These two protein chains interact to form a complex.

Sequence of protein 2:
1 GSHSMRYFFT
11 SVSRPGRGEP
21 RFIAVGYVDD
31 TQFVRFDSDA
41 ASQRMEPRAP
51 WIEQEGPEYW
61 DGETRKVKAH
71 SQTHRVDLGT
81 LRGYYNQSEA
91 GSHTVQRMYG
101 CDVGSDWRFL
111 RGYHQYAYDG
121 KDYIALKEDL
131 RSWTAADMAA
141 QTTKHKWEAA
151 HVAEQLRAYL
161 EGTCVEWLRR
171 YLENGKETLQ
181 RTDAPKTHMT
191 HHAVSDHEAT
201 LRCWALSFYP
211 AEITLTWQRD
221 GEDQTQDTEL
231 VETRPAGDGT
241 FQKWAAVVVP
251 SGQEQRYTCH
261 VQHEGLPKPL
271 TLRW

Sequence of protein 1:
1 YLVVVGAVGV

Interface contacts:
Residue E63 in protein 2 interacts with residue Y1 in protein 1 (closest heavy-atom distance 3.4 Å).
Residue K146 in protein 2 interacts with residue G9 in protein 1 (closest heavy-atom distance 3.2 Å).
Residue Y159 in protein 2 interacts with residue Y1 in protein 1 (closest heavy-atom distance 2.6 Å).
Residue V152 in protein 2 contacts residue V8 in protein 1 (closest heavy-atom distance 3.4 Å).
Residue W147 in protein 2 contacts residue G9 in protein 1 (closest heavy-atom distance 3.0 Å).
Residue L156 in protein 2 interacts with residue V3 in protein 1 (closest heavy-atom distance 4.3 Å).
Residue T163 in protein 2 is in contact with residue Y1 in protein 1 (closest heavy-atom distance 3.3 Å).
Residue Y116 in protein 2 is in contact with residue V10 in protein 1 (closest heavy-atom distance 3.7 Å).
Residue R97 in protein 2 is in contact with residue V8 in protein 1 (closest heavy-atom distance 4.8 Å).
Residue Y7 in protein 2 is in contact with residue Y1 in protein 1 (closest heavy-atom distance 2.8 Å).
Residue Y123 in protein 2 interacts with residue V10 in protein 1 (closest heavy-atom distance 4.0 Å).
Residue T73 in protein 2 is in contact with residue V8 in protein 1 (closest heavy-atom distance 4.4 Å).
Residue W147 in protein 2 is in contact with residue V10 in protein 1 (closest heavy-atom distance 4.0 Å).
Residue V67 in protein 2 contacts residue L2 in protein 1 (closest heavy-atom distance 3.6 Å).
Residue K66 in protein 2 is in contact with residue L2 in protein 1 (closest heavy-atom distance 2.8 Å).
Residue T142 in protein 2 contacts residue V10 in protein 1 (closest heavy-atom distance 5.0 Å).
Residue K66 in protein 2 interacts with residue V3 in protein 1 (closest heavy-atom distance 3.5 Å).
Residue T80 in protein 2 is in contact with residue V10 in protein 1 (closest heavy-atom distance 3.5 Å).
Residue Y99 in protein 2 interacts with residue L2 in protein 1 (closest heavy-atom distance 3.4 Å).
Residue W167 in protein 2 is in contact with residue Y1 in protein 1 (closest heavy-atom distance 3.2 Å).
Residue Y171 in protein 2 contacts residue Y1 in protein 1 (closest heavy-atom distance 2.7 Å).
Residue L81 in protein 2 contacts residue V10 in protein 1 (closest heavy-atom distance 3.8 Å).
Residue Q155 in protein 2 contacts residue V5 in protein 1 (closest heavy-atom distance 4.1 Å).
Residue Q155 in protein 2 interacts with residue G6 in protein 1 (closest heavy-atom distance 4.8 Å).
Residue K146 in protein 2 contacts residue V8 in protein 1 (closest heavy-atom distance 4.1 Å).
Residue Q155 in protein 2 interacts with residue V8 in protein 1 (closest heavy-atom distance 4.5 Å).
Residue T143 in protein 2 contacts residue G9 in protein 1 (closest heavy-atom distance 4.9 Å).
Residue F9 in protein 2 interacts with residue L2 in protein 1 (closest heavy-atom distance 3.6 Å).
Residue Y59 in protein 2 interacts with residue Y1 in protein 1 (closest heavy-atom distance 4.2 Å).
Residue Y159 in protein 2 is in contact with residue L2 in protein 1 (closest heavy-atom distance 3.9 Å).
Residue D77 in protein 2 is in contact with residue V10 in protein 1 (closest heavy-atom distance 2.9 Å).
Residue T73 in protein 2 interacts with residue G9 in protein 1 (closest heavy-atom distance 4.5 Å).
Residue T73 in protein 2 contacts residue A7 in protein 1 (closest heavy-atom distance 3.6 Å).
Residue T143 in protein 2 is in contact with residue V10 in protein 1 (closest heavy-atom distance 2.6 Å).
Residue M45 in protein 2 interacts with residue L2 in protein 1 (closest heavy-atom distance 3.5 Å).
Residue H70 in protein 2 contacts residue V3 in protein 1 (closest heavy-atom distance 3.5 Å).
Residue K146 in protein 2 interacts with residue V10 in protein 1 (closest heavy-atom distance 3.5 Å).
Residue K66 in protein 2 interacts with residue V4 in protein 1 (closest heavy-atom distance 3.9 Å).
Residue Y84 in protein 2 contacts residue V10 in protein 1 (closest heavy-atom distance 2.8 Å).
Residue M5 in protein 2 contacts residue Y1 in protein 1 (closest heavy-atom distance 3.8 Å).
Residue W147 in protein 2 contacts residue V8 in protein 1 (closest heavy-atom distance 3.4 Å).
Residue F33 in protein 2 contacts residue Y1 in protein 1 (closest heavy-atom distance 4.6 Å).
Residue R97 in protein 2 contacts residue A7 in protein 1 (closest heavy-atom distance 4.8 Å).
Residue D77 in protein 2 interacts with residue G9 in protein 1 (closest heavy-atom distance 3.2 Å).
Residue Y99 in protein 2 contacts residue V3 in protein 1 (closest heavy-atom distance 3.1 Å).
Residue Y7 in protein 2 is in contact with residue L2 in protein 1 (closest heavy-atom distance 3.5 Å).
Residue E63 in protein 2 is in contact with residue L2 in protein 1 (closest heavy-atom distance 2.9 Å).
Residue Y159 in protein 2 interacts with residue V3 in protein 1 (closest heavy-atom distance 3.6 Å).
Residue K66 in protein 2 interacts with residue Y1 in protein 1 (closest heavy-atom distance 3.5 Å).
Residue A150 in protein 2 interacts with residue V8 in protein 1 (closest heavy-atom distance 4.3 Å).
Residue H70 in protein 2 is in contact with residue L2 in protein 1 (closest heavy-atom distance 4.1 Å).